Sequence of the second protein:
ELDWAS

Sequence of the first protein:
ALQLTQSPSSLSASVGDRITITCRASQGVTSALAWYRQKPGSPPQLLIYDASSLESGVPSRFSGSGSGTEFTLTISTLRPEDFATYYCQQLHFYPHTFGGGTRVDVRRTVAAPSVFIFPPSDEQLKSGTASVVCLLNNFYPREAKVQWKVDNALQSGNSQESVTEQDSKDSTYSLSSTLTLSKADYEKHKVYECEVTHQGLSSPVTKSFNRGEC

The following describes two proteins that form a bound complex.

Contacts between the two chains:
Residue Y94 in the first protein is in contact with residue D3 in the second protein (closest heavy-atom distance 3.4 Å).
Residue H92 in the first protein contacts residue E1 in the second protein (closest heavy-atom distance 4.6 Å).
Residue H92 in the first protein interacts with residue A6 in the second protein (closest heavy-atom distance 3.7 Å).
Residue F93 in the first protein interacts with residue E1 in the second protein (closest heavy-atom distance 3.3 Å).
Residue H92 in the first protein interacts with residue D3 in the second protein (closest heavy-atom distance 2.8 Å).
Residue L91 in the first protein is in contact with residue D3 in the second protein (closest heavy-atom distance 3.1 Å).
Residue H92 in the first protein interacts with residue S7 in the second protein (closest heavy-atom distance 4.9 Å).
Residue Y94 in the first protein is in contact with residue E1 in the second protein (closest heavy-atom distance 2.8 Å).
Residue H92 in the first protein is in contact with residue L2 in the second protein (closest heavy-atom distance 3.4 Å).
Residue H96 in the first protein contacts residue D3 in the second protein (closest heavy-atom distance 2.6 Å).
Residue F93 in the first protein is in contact with residue D3 in the second protein (closest heavy-atom distance 4.1 Å).
Residue F93 in the first protein contacts residue L2 in the second protein (closest heavy-atom distance 3.7 Å).
Residue Y94 in the first protein is in contact with residue L2 in the second protein (closest heavy-atom distance 3.4 Å).